Sequence of the first protein:
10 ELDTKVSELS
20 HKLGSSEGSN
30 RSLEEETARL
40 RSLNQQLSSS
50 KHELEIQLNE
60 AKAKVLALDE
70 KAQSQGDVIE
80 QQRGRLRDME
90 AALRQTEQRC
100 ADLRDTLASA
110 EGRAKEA

This data describes a binding interaction between two proteins.

Residue-level contacts at the interface:
Residue S25 in the second protein contacts residue S25 in the first protein (closest heavy-atom distance 2.9 Å).
Residue K50 in the second protein is in contact with residue L53 in the first protein (closest heavy-atom distance 3.6 Å).
Residue L67 in the second protein is in contact with residue L67 in the first protein (closest heavy-atom distance 3.5 Å).
Residue L57 in the second protein interacts with residue L53 in the first protein (closest heavy-atom distance 3.6 Å).
Residue L18 in the second protein contacts residue S19 in the first protein (closest heavy-atom distance 3.7 Å).
Residue K21 in the second protein interacts with residue L22 in the first protein (closest heavy-atom distance 3.6 Å).
Residue Q74 in the second protein is in contact with residue Q74 in the first protein (closest heavy-atom distance 2.9 Å).
Residue G75 in the second protein contacts residue Q74 in the first protein (closest heavy-atom distance 3.6 Å).
Residue D68 in the second protein is in contact with residue L67 in the first protein (closest heavy-atom distance 3.2 Å).
Residue Q81 in the second protein interacts with residue R82 in the first protein (closest heavy-atom distance 3.1 Å).
Residue Q74 in the second protein is in contact with residue G75 in the first protein (closest heavy-atom distance 3.7 Å).
Residue Q81 in the second protein is in contact with residue Q81 in the first protein (closest heavy-atom distance 2.9 Å).
Residue L106 in the second protein interacts with residue T105 in the first protein (closest heavy-atom distance 3.5 Å).
Residue E89 in the second protein contacts residue M88 in the first protein (closest heavy-atom distance 3.3 Å).
Residue N43 in the second protein is in contact with residue L42 in the first protein (closest heavy-atom distance 3.4 Å).
Residue L39 in the second protein is in contact with residue N43 in the first protein (closest heavy-atom distance 3.7 Å).
Residue E26 in the second protein is in contact with residue S25 in the first protein (closest heavy-atom distance 3.4 Å).
Residue R84 in the second protein interacts with residue E89 in the first protein (closest heavy-atom distance 2.8 Å).
Residue E89 in the second protein contacts residue R84 in the first protein (closest heavy-atom distance 2.8 Å).
Residue M88 in the second protein interacts with residue E89 in the first protein (closest heavy-atom distance 3.6 Å).
Residue R82 in the second protein is in contact with residue Q81 in the first protein (closest heavy-atom distance 3.2 Å).
Residue N43 in the second protein contacts residue L46 in the first protein (closest heavy-atom distance 3.5 Å).
Residue D68 in the second protein interacts with residue K63 in the first protein (closest heavy-atom distance 3.3 Å).
Residue N43 in the second protein is in contact with residue N43 in the first protein (closest heavy-atom distance 3.0 Å).
Residue L42 in the second protein contacts residue N43 in the first protein (closest heavy-atom distance 3.7 Å).
Residue T36 in the second protein is in contact with residue E35 in the first protein (closest heavy-atom distance 3.4 Å).
Residue S25 in the second protein interacts with residue N29 in the first protein (closest heavy-atom distance 3.4 Å).
Residue I78 in the second protein interacts with residue Q81 in the first protein (closest heavy-atom distance 3.3 Å).
Residue V15 in the second protein interacts with residue V15 in the first protein (closest heavy-atom distance 3.5 Å).
Residue M88 in the second protein contacts residue M88 in the first protein (closest heavy-atom distance 3.3 Å).
Residue Q74 in the second protein interacts with residue A71 in the first protein (closest heavy-atom distance 3.3 Å).
Residue L67 in the second protein interacts with residue D68 in the first protein (closest heavy-atom distance 3.5 Å).
Residue Q56 in the second protein is in contact with residue L57 in the first protein (closest heavy-atom distance 3.4 Å).
Residue V64 in the second protein interacts with residue L67 in the first protein (closest heavy-atom distance 3.5 Å).
Residue A71 in the second protein interacts with residue Q74 in the first protein (closest heavy-atom distance 3.1 Å).
Residue N29 in the second protein interacts with residue L32 in the first protein (closest heavy-atom distance 3.4 Å).
Residue T36 in the second protein interacts with residue T36 in the first protein (closest heavy-atom distance 3.5 Å).
Residue C99 in the second protein interacts with residue L102 in the first protein (closest heavy-atom distance 3.5 Å).
Residue E33 in the second protein contacts residue L32 in the first protein (closest heavy-atom distance 3.5 Å).
Residue V15 in the second protein is in contact with residue L18 in the first protein (closest heavy-atom distance 3.5 Å).
Residue Q81 in the second protein interacts with residue I78 in the first protein (closest heavy-atom distance 3.2 Å).
Residue C99 in the second protein interacts with residue C99 in the first protein (closest heavy-atom distance 3.2 Å).
Residue N29 in the second protein interacts with residue S28 in the first protein (closest heavy-atom distance 2.9 Å).
Residue S28 in the second protein is in contact with residue N29 in the first protein (closest heavy-atom distance 3.4 Å).
Residue M88 in the second protein is in contact with residue L85 in the first protein (closest heavy-atom distance 3.3 Å).
Residue C99 in the second protein interacts with residue T95 in the first protein (closest heavy-atom distance 3.6 Å).
Residue N29 in the second protein is in contact with residue N29 in the first protein (closest heavy-atom distance 3.0 Å).
Residue L22 in the second protein is in contact with residue K21 in the first protein (closest heavy-atom distance 3.5 Å).
Residue R40 in the second protein interacts with residue E35 in the first protein (closest heavy-atom distance 3.0 Å).
Residue L102 in the second protein contacts residue C99 in the first protein (closest heavy-atom distance 3.6 Å).
Residue L57 in the second protein interacts with residue L57 in the first protein (closest heavy-atom distance 3.7 Å).
Residue T36 in the second protein is in contact with residue L39 in the first protein (closest heavy-atom distance 3.5 Å).
Residue R84 in the second protein is in contact with residue L85 in the first protein (closest heavy-atom distance 3.5 Å).
Residue V64 in the second protein is in contact with residue A60 in the first protein (closest heavy-atom distance 3.6 Å).
Residue D12 in the second protein interacts with residue L11 in the first protein (closest heavy-atom distance 3.5 Å).
Residue L85 in the second protein interacts with residue R84 in the first protein (closest heavy-atom distance 3.5 Å).
Residue T95 in the second protein contacts residue L92 in the first protein (closest heavy-atom distance 3.6 Å).
Residue E96 in the second protein is in contact with residue T95 in the first protein (closest heavy-atom distance 3.6 Å).
Residue L11 in the second protein is in contact with residue D12 in the first protein (closest heavy-atom distance 3.3 Å).
Residue L57 in the second protein interacts with residue Q56 in the first protein (closest heavy-atom distance 3.6 Å).

Sequence of the second protein:
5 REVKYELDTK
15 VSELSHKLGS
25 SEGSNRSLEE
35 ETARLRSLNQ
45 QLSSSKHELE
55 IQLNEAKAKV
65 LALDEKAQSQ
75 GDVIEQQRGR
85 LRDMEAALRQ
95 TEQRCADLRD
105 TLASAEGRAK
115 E